Sequence of protein 1:
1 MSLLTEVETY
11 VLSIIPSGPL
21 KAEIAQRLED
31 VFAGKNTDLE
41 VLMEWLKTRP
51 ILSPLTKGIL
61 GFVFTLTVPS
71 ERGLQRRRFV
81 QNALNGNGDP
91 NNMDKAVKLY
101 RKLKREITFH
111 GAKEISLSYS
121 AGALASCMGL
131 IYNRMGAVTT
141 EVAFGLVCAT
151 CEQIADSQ

Sequence of protein 2:
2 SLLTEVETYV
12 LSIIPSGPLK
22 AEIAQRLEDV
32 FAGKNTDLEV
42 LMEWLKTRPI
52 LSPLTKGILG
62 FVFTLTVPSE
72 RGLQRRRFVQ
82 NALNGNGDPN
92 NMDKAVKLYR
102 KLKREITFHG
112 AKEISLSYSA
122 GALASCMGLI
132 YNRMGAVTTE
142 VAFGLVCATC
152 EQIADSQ

This data describes a binding interaction between two proteins.

Residue-level contacts at the interface:
Residue Q75 in protein 1 contacts residue R78 in protein 2 (closest heavy-atom distance 2.9 Å).
Residue N82 in protein 1 interacts with residue R134 in protein 2 (closest heavy-atom distance 3.3 Å).
Residue M135 in protein 1 contacts residue N133 in protein 2 (closest heavy-atom distance 3.2 Å).
Residue M135 in protein 1 contacts residue S126 in protein 2 (closest heavy-atom distance 3.5 Å).
Residue Q81 in protein 1 interacts with residue R134 in protein 2 (closest heavy-atom distance 3.1 Å).
Residue G88 in protein 1 is in contact with residue G136 in protein 2 (closest heavy-atom distance 4.3 Å).
Residue D94 in protein 1 interacts with residue D94 in protein 2 (closest heavy-atom distance 3.7 Å).
Residue R101 in protein 1 contacts residue P90 in protein 2 (closest heavy-atom distance 3.6 Å).
Residue L130 in protein 1 is in contact with residue M135 in protein 2 (closest heavy-atom distance 4.0 Å).
Residue R134 in protein 1 interacts with residue N85 in protein 2 (closest heavy-atom distance 3.2 Å).
Residue G88 in protein 1 interacts with residue Y100 in protein 2 (closest heavy-atom distance 2.9 Å).
Residue R134 in protein 1 is in contact with residue R78 in protein 2 (closest heavy-atom distance 3.3 Å).
Residue P90 in protein 1 contacts residue Y100 in protein 2 (closest heavy-atom distance 3.8 Å).
Residue Q81 in protein 1 interacts with residue Q81 in protein 2 (closest heavy-atom distance 3.8 Å).
Residue V97 in protein 1 interacts with residue V97 in protein 2 (closest heavy-atom distance 4.0 Å).
Residue D94 in protein 1 interacts with residue R101 in protein 2 (closest heavy-atom distance 3.7 Å).
Residue M93 in protein 1 contacts residue M135 in protein 2 (closest heavy-atom distance 3.5 Å).
Residue Q81 in protein 1 interacts with residue N133 in protein 2 (closest heavy-atom distance 3.6 Å).
Residue G88 in protein 1 is in contact with residue M135 in protein 2 (closest heavy-atom distance 3.2 Å).
Residue Q81 in protein 1 is in contact with residue R76 in protein 2 (closest heavy-atom distance 4.3 Å).
Residue M135 in protein 1 interacts with residue M135 in protein 2 (closest heavy-atom distance 3.1 Å).
Residue Q75 in protein 1 interacts with residue R77 in protein 2 (closest heavy-atom distance 3.4 Å).
Residue L130 in protein 1 is in contact with residue M93 in protein 2 (closest heavy-atom distance 4.3 Å).
Residue M135 in protein 1 is in contact with residue G88 in protein 2 (closest heavy-atom distance 3.6 Å).
Residue R101 in protein 1 interacts with residue D94 in protein 2 (closest heavy-atom distance 4.4 Å).
Residue N91 in protein 1 is in contact with residue R101 in protein 2 (closest heavy-atom distance 3.4 Å).
Residue R78 in protein 1 contacts residue Q75 in protein 2 (closest heavy-atom distance 3.0 Å).
Residue P90 in protein 1 contacts residue V97 in protein 2 (closest heavy-atom distance 3.7 Å).
Residue N133 in protein 1 contacts residue N85 in protein 2 (closest heavy-atom distance 3.0 Å).
Residue V97 in protein 1 contacts residue M93 in protein 2 (closest heavy-atom distance 4.1 Å).
Residue R77 in protein 1 is in contact with residue Q75 in protein 2 (closest heavy-atom distance 3.7 Å).
Residue M93 in protein 1 contacts residue L130 in protein 2 (closest heavy-atom distance 3.9 Å).
Residue M135 in protein 1 interacts with residue G129 in protein 2 (closest heavy-atom distance 3.9 Å).
Residue Y100 in protein 1 interacts with residue P90 in protein 2 (closest heavy-atom distance 4.0 Å).
Residue G129 in protein 1 contacts residue M135 in protein 2 (closest heavy-atom distance 4.7 Å).
Residue K104 in protein 1 interacts with residue P90 in protein 2 (closest heavy-atom distance 4.3 Å).
Residue M135 in protein 1 contacts residue N85 in protein 2 (closest heavy-atom distance 3.4 Å).
Residue D94 in protein 1 contacts residue V97 in protein 2 (closest heavy-atom distance 3.9 Å).
Residue M93 in protein 1 contacts residue Y100 in protein 2 (closest heavy-atom distance 3.4 Å).
Residue V97 in protein 1 interacts with residue P90 in protein 2 (closest heavy-atom distance 3.4 Å).
Residue M135 in protein 1 interacts with residue M93 in protein 2 (closest heavy-atom distance 3.7 Å).
Residue K98 in protein 1 contacts residue D94 in protein 2 (closest heavy-atom distance 4.5 Å).
Residue Y100 in protein 1 contacts residue G88 in protein 2 (closest heavy-atom distance 2.7 Å).
Residue P90 in protein 1 contacts residue R101 in protein 2 (closest heavy-atom distance 3.7 Å).
Residue N85 in protein 1 contacts residue M135 in protein 2 (closest heavy-atom distance 3.4 Å).
Residue N133 in protein 1 is in contact with residue M135 in protein 2 (closest heavy-atom distance 3.7 Å).
Residue N133 in protein 1 contacts residue N133 in protein 2 (closest heavy-atom distance 3.6 Å).
Residue M93 in protein 1 interacts with residue G136 in protein 2 (closest heavy-atom distance 4.2 Å).
Residue G136 in protein 1 contacts residue G88 in protein 2 (closest heavy-atom distance 4.2 Å).
Residue R78 in protein 1 is in contact with residue R134 in protein 2 (closest heavy-atom distance 3.5 Å).
Residue R101 in protein 1 interacts with residue N91 in protein 2 (closest heavy-atom distance 3.0 Å).
Residue M135 in protein 1 is in contact with residue L130 in protein 2 (closest heavy-atom distance 3.8 Å).
Residue Q75 in protein 1 contacts residue Q75 in protein 2 (closest heavy-atom distance 3.6 Å).
Residue M93 in protein 1 interacts with residue V97 in protein 2 (closest heavy-atom distance 3.9 Å).
Residue R76 in protein 1 contacts residue Q81 in protein 2 (closest heavy-atom distance 4.2 Å).
Residue R76 in protein 1 interacts with residue Q75 in protein 2 (closest heavy-atom distance 3.2 Å).
Residue V97 in protein 1 interacts with residue D94 in protein 2 (closest heavy-atom distance 3.8 Å).
Residue Q75 in protein 1 interacts with residue R76 in protein 2 (closest heavy-atom distance 3.1 Å).
Residue N85 in protein 1 is in contact with residue R134 in protein 2 (closest heavy-atom distance 3.1 Å).
Residue K104 in protein 1 contacts residue G88 in protein 2 (closest heavy-atom distance 4.3 Å).